Sequence of protein 2:
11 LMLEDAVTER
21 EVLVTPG

Sequence of protein 1:
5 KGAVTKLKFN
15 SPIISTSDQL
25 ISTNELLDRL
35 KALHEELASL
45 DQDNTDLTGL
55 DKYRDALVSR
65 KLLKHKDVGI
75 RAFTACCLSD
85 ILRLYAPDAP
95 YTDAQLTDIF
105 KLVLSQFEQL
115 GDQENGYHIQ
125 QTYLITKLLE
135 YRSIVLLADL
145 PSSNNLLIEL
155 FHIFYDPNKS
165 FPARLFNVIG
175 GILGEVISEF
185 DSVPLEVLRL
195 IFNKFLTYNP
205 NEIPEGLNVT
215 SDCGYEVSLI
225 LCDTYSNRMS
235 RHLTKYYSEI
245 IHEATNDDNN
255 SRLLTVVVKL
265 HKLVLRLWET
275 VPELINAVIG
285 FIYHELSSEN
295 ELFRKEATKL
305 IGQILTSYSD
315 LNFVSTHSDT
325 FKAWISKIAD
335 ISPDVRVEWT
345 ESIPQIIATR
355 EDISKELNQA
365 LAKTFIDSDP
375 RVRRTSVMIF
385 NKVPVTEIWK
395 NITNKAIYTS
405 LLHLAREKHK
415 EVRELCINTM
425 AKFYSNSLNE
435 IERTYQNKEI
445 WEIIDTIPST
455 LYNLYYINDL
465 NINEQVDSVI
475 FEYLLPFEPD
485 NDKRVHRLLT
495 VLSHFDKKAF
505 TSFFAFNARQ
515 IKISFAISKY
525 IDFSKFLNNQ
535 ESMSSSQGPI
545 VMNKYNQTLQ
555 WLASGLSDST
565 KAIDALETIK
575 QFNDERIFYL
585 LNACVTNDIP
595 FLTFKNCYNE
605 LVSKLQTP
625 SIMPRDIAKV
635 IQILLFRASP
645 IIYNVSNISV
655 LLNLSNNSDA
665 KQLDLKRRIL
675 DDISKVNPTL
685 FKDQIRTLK

Residue-level contacts at the interface:
Residue Q117 in protein 1 interacts with residue L13 in protein 2 (closest heavy-atom distance 3.8 Å).
Residue Q117 in protein 1 contacts residue A16 in protein 2 (closest heavy-atom distance 4.4 Å).
Residue Q117 in protein 1 is in contact with residue D15 in protein 2 (closest heavy-atom distance 4.6 Å).
Residue Q117 in protein 1 is in contact with residue E14 in protein 2 (closest heavy-atom distance 2.4 Å).

This data describes a binding interaction between two proteins.